Sequence of protein 2:
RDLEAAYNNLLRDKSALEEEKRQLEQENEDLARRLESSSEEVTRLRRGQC

This data describes a binding interaction between two proteins.

Interface contacts:
Residue L11 in protein 1 contacts residue L10 in protein 2 (closest heavy-atom distance 3.7 Å).
Residue E25 in protein 1 is in contact with residue L24 in protein 2 (closest heavy-atom distance 3.8 Å).
Residue L45 in protein 1 contacts residue Q49 in protein 2 (closest heavy-atom distance 2.9 Å).
Residue L45 in protein 1 is in contact with residue V42 in protein 2 (closest heavy-atom distance 3.8 Å).
Residue L45 in protein 1 interacts with residue L45 in protein 2 (closest heavy-atom distance 3.9 Å).
Residue L10 in protein 1 contacts residue L10 in protein 2 (closest heavy-atom distance 3.9 Å).
Residue S38 in protein 1 interacts with residue S39 in protein 2 (closest heavy-atom distance 3.6 Å).
Residue L24 in protein 1 is in contact with residue N28 in protein 2 (closest heavy-atom distance 3.0 Å).
Residue L10 in protein 1 interacts with residue K14 in protein 2 (closest heavy-atom distance 3.5 Å).
Residue L24 in protein 1 interacts with residue L24 in protein 2 (closest heavy-atom distance 3.9 Å).
Residue Y7 in protein 1 interacts with residue A6 in protein 2 (closest heavy-atom distance 3.7 Å).
Residue L31 in protein 1 is in contact with residue L31 in protein 2 (closest heavy-atom distance 3.9 Å).
Residue V42 in protein 1 is in contact with residue E41 in protein 2 (closest heavy-atom distance 3.9 Å).
Residue K14 in protein 1 interacts with residue L10 in protein 2 (closest heavy-atom distance 3.5 Å).
Residue E41 in protein 1 contacts residue V42 in protein 2 (closest heavy-atom distance 3.3 Å).
Residue L17 in protein 1 contacts residue K14 in protein 2 (closest heavy-atom distance 3.8 Å).
Residue L17 in protein 1 interacts with residue L17 in protein 2 (closest heavy-atom distance 4.1 Å).
Residue L3 in protein 1 interacts with residue L3 in protein 2 (closest heavy-atom distance 3.4 Å).
Residue L45 in protein 1 interacts with residue C50 in protein 2 (closest heavy-atom distance 3.7 Å).
Residue L3 in protein 1 interacts with residue E4 in protein 2 (closest heavy-atom distance 3.8 Å).
Residue S38 in protein 1 contacts residue L35 in protein 2 (closest heavy-atom distance 4.1 Å).
Residue L17 in protein 1 interacts with residue E18 in protein 2 (closest heavy-atom distance 3.8 Å).
Residue E18 in protein 1 interacts with residue L17 in protein 2 (closest heavy-atom distance 4.1 Å).
Residue L35 in protein 1 is in contact with residue L35 in protein 2 (closest heavy-atom distance 3.9 Å).
Residue R34 in protein 1 interacts with residue L35 in protein 2 (closest heavy-atom distance 3.6 Å).
Residue N28 in protein 1 interacts with residue N28 in protein 2 (closest heavy-atom distance 3.0 Å).
Residue Y7 in protein 1 interacts with residue L10 in protein 2 (closest heavy-atom distance 3.4 Å).
Residue L10 in protein 1 contacts residue Y7 in protein 2 (closest heavy-atom distance 3.4 Å).
Residue L35 in protein 1 interacts with residue L31 in protein 2 (closest heavy-atom distance 3.9 Å).
Residue C50 in protein 1 interacts with residue R46 in protein 2 (closest heavy-atom distance 2.4 Å).
Residue L24 in protein 1 is in contact with residue K21 in protein 2 (closest heavy-atom distance 3.6 Å).
Residue S38 in protein 1 contacts residue V42 in protein 2 (closest heavy-atom distance 3.8 Å).
Residue L35 in protein 1 interacts with residue R34 in protein 2 (closest heavy-atom distance 3.5 Å).
Residue D13 in protein 1 contacts residue K14 in protein 2 (closest heavy-atom distance 3.5 Å).
Residue V42 in protein 1 interacts with residue V42 in protein 2 (closest heavy-atom distance 3.6 Å).
Residue L24 in protein 1 is in contact with residue E25 in protein 2 (closest heavy-atom distance 4.0 Å).
Residue S39 in protein 1 interacts with residue S38 in protein 2 (closest heavy-atom distance 3.8 Å).
Residue K21 in protein 1 contacts residue E20 in protein 2 (closest heavy-atom distance 3.9 Å).
Residue Y7 in protein 1 interacts with residue Y7 in protein 2 (closest heavy-atom distance 3.9 Å).
Residue K14 in protein 1 interacts with residue L17 in protein 2 (closest heavy-atom distance 4.1 Å).
Residue C50 in protein 1 interacts with residue Q49 in protein 2 (closest heavy-atom distance 3.8 Å).
Residue E20 in protein 1 interacts with residue K21 in protein 2 (closest heavy-atom distance 2.9 Å).
Residue K14 in protein 1 is in contact with residue D13 in protein 2 (closest heavy-atom distance 3.2 Å).
Residue K21 in protein 1 is in contact with residue L17 in protein 2 (closest heavy-atom distance 3.9 Å).
Residue L31 in protein 1 contacts residue N28 in protein 2 (closest heavy-atom distance 3.4 Å).
Residue L10 in protein 1 contacts residue L11 in protein 2 (closest heavy-atom distance 3.6 Å).
Residue R46 in protein 1 interacts with residue E41 in protein 2 (closest heavy-atom distance 2.6 Å).
Residue L17 in protein 1 is in contact with residue K21 in protein 2 (closest heavy-atom distance 3.7 Å).
Residue E27 in protein 1 contacts residue N28 in protein 2 (closest heavy-atom distance 4.0 Å).
Residue R46 in protein 1 contacts residue L45 in protein 2 (closest heavy-atom distance 4.1 Å).
Residue L31 in protein 1 interacts with residue L35 in protein 2 (closest heavy-atom distance 4.0 Å).
Residue V42 in protein 1 is in contact with residue S38 in protein 2 (closest heavy-atom distance 3.8 Å).
Residue L45 in protein 1 is in contact with residue R46 in protein 2 (closest heavy-atom distance 3.6 Å).
Residue N28 in protein 1 contacts residue L31 in protein 2 (closest heavy-atom distance 3.6 Å).
Residue S38 in protein 1 is in contact with residue S38 in protein 2 (closest heavy-atom distance 2.9 Å).
Residue R46 in protein 1 interacts with residue R44 in protein 2 (closest heavy-atom distance 3.8 Å).
Residue C50 in protein 1 contacts residue C50 in protein 2 (closest heavy-atom distance 2.0 Å).
Residue K21 in protein 1 is in contact with residue L24 in protein 2 (closest heavy-atom distance 3.8 Å).
Residue A6 in protein 1 interacts with residue Y7 in protein 2 (closest heavy-atom distance 3.7 Å).
Residue E41 in protein 1 contacts residue R46 in protein 2 (closest heavy-atom distance 3.0 Å).

Sequence of protein 1:
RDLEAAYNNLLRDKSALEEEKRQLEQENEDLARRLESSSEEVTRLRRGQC